Sequence of chain B:
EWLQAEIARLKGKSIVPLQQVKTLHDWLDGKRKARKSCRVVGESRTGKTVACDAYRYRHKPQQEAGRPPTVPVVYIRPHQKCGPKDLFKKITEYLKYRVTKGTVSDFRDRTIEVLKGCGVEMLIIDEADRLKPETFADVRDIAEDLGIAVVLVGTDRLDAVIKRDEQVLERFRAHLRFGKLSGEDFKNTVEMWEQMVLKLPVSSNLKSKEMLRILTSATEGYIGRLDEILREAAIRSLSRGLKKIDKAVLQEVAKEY

Interface contacts:
Residue R231 in chain B interacts with residue E11 in chain A (closest heavy-atom distance 3.0 Å).
Residue K227 in chain B contacts residue E11 in chain A (closest heavy-atom distance 2.5 Å).
Residue S200 in chain B is in contact with residue Y13 in chain A (closest heavy-atom distance 4.8 Å).
Residue S200 in chain B interacts with residue G14 in chain A (closest heavy-atom distance 3.4 Å).
Residue G201 in chain B interacts with residue Y13 in chain A (closest heavy-atom distance 4.7 Å).

Sequence of chain A:
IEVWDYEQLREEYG

This data describes a binding interaction between two proteins.